Sequence of the first protein:
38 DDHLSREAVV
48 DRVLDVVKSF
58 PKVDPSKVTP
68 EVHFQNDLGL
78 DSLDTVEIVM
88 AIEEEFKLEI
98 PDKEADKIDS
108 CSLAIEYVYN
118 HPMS

Contacts between the two chains:
Residue R451 in the second protein is in contact with residue E92 in the first protein (closest heavy-atom distance 3.7 Å).
Residue R451 in the second protein is in contact with residue F93 in the first protein (closest heavy-atom distance 4.5 Å).
Residue F449 in the second protein is in contact with residue K94 in the first protein (closest heavy-atom distance 3.4 Å).
Residue D452 in the second protein is in contact with residue K94 in the first protein (closest heavy-atom distance 3.1 Å).
Residue R451 in the second protein is in contact with residue K94 in the first protein (closest heavy-atom distance 4.5 Å).
Residue F449 in the second protein interacts with residue E91 in the first protein (closest heavy-atom distance 3.6 Å).
Residue R451 in the second protein interacts with residue R49 in the first protein (closest heavy-atom distance 3.2 Å).
Residue E362 in the second protein contacts residue K94 in the first protein (closest heavy-atom distance 2.5 Å).

Sequence of the second protein:
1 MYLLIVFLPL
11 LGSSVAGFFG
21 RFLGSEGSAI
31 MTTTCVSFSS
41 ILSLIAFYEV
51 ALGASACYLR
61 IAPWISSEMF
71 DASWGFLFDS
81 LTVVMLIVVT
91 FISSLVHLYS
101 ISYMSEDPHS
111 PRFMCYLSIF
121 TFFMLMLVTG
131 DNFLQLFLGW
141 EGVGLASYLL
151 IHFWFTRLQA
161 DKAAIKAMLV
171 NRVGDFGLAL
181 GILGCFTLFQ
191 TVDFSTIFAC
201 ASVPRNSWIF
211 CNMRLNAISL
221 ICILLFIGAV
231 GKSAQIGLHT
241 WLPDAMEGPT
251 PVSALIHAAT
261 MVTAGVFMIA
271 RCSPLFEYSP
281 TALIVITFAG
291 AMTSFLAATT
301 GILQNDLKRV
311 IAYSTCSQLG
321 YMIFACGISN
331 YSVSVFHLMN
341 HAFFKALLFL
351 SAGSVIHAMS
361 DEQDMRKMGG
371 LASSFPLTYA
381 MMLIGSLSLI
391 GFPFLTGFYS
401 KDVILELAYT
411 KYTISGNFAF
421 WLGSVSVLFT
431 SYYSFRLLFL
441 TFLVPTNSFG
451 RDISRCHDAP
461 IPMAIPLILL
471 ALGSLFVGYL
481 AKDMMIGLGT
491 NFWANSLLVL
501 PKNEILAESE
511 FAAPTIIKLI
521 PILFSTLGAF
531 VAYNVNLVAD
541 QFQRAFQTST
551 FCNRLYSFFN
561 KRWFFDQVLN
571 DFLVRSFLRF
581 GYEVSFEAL

The following describes two proteins that form a bound complex.